Sequence of chain B:
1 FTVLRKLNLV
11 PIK

Contacts between the two chains:
Residue L130 in chain A contacts residue L7 in chain B (closest heavy-atom distance 4.3 Å).
Residue S106 in chain A contacts residue N8 in chain B (closest heavy-atom distance 4.9 Å).
Residue I99 in chain A is in contact with residue I12 in chain B (closest heavy-atom distance 3.5 Å).
Residue P105 in chain A is in contact with residue P11 in chain B (closest heavy-atom distance 4.4 Å).
Residue M192 in chain A contacts residue V10 in chain B (closest heavy-atom distance 4.7 Å).
Residue P105 in chain A interacts with residue N8 in chain B (closest heavy-atom distance 3.4 Å).
Residue A108 in chain A interacts with residue L4 in chain B (closest heavy-atom distance 3.8 Å).
Residue S134 in chain A is in contact with residue L7 in chain B (closest heavy-atom distance 4.7 Å).
Residue E104 in chain A contacts residue P11 in chain B (closest heavy-atom distance 4.7 Å).
Residue V112 in chain A interacts with residue L4 in chain B (closest heavy-atom distance 3.7 Å).
Residue D136 in chain A interacts with residue V10 in chain B (closest heavy-atom distance 3.7 Å).
Residue E104 in chain A is in contact with residue L9 in chain B (closest heavy-atom distance 3.6 Å).
Residue M138 in chain A is in contact with residue I12 in chain B (closest heavy-atom distance 4.2 Å).
Residue P105 in chain A contacts residue L9 in chain B (closest heavy-atom distance 3.0 Å).
Residue S106 in chain A is in contact with residue L4 in chain B (closest heavy-atom distance 4.0 Å).
Residue S106 in chain A contacts residue L7 in chain B (closest heavy-atom distance 4.4 Å).
Residue G135 in chain A is in contact with residue L7 in chain B (closest heavy-atom distance 4.2 Å).
Residue S106 in chain A is in contact with residue R5 in chain B (closest heavy-atom distance 4.9 Å).
Residue M138 in chain A interacts with residue V10 in chain B (closest heavy-atom distance 4.5 Å).
Residue L137 in chain A interacts with residue V10 in chain B (closest heavy-atom distance 3.5 Å).
Residue S100 in chain A is in contact with residue I12 in chain B (closest heavy-atom distance 4.4 Å).
Residue G135 in chain A interacts with residue L9 in chain B (closest heavy-atom distance 3.6 Å).
Residue S134 in chain A is in contact with residue N8 in chain B (closest heavy-atom distance 4.1 Å).
Residue S134 in chain A interacts with residue V10 in chain B (closest heavy-atom distance 4.3 Å).
Residue A108 in chain A is in contact with residue L9 in chain B (closest heavy-atom distance 3.8 Å).
Residue L137 in chain A interacts with residue P11 in chain B (closest heavy-atom distance 4.0 Å).
Residue L130 in chain A interacts with residue L9 in chain B (closest heavy-atom distance 3.8 Å).
Residue E109 in chain A contacts residue L4 in chain B (closest heavy-atom distance 4.0 Å).
Residue G135 in chain A contacts residue N8 in chain B (closest heavy-atom distance 3.5 Å).
Residue A108 in chain A is in contact with residue L7 in chain B (closest heavy-atom distance 3.9 Å).
Residue Q107 in chain A interacts with residue L9 in chain B (closest heavy-atom distance 3.6 Å).
Residue G135 in chain A interacts with residue V10 in chain B (closest heavy-atom distance 2.8 Å).
Residue T127 in chain A contacts residue V3 in chain B (closest heavy-atom distance 4.7 Å).
Residue Y103 in chain A interacts with residue L9 in chain B (closest heavy-atom distance 3.9 Å).
Residue P105 in chain A interacts with residue L7 in chain B (closest heavy-atom distance 3.3 Å).
Residue L137 in chain A is in contact with residue I12 in chain B (closest heavy-atom distance 3.6 Å).
Residue T127 in chain A interacts with residue L4 in chain B (closest heavy-atom distance 3.9 Å).
Residue T131 in chain A interacts with residue L7 in chain B (closest heavy-atom distance 3.8 Å).
Residue E109 in chain A is in contact with residue F1 in chain B (closest heavy-atom distance 4.0 Å).
Residue L111 in chain A is in contact with residue L9 in chain B (closest heavy-atom distance 3.8 Å).
Residue L137 in chain A is in contact with residue L9 in chain B (closest heavy-atom distance 4.3 Å).
Residue Y103 in chain A contacts residue P11 in chain B (closest heavy-atom distance 3.4 Å).
Residue F196 in chain A is in contact with residue L7 in chain B (closest heavy-atom distance 3.8 Å).

These two protein chains interact to form a complex.

Sequence of chain A:
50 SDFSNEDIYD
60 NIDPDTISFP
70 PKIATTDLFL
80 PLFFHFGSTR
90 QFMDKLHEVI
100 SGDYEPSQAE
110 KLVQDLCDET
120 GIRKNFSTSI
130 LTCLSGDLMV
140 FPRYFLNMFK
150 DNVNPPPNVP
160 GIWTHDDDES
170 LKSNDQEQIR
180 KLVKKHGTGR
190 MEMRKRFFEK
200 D